Contacts between the two chains:
Residue V36 in protein 2 is in contact with residue I15 in protein 1 (closest heavy-atom distance 3.9 Å).
Residue Y59 in protein 2 interacts with residue G19 in protein 1 (closest heavy-atom distance 3.4 Å).
Residue Y150 in protein 2 contacts residue G19 in protein 1 (closest heavy-atom distance 3.7 Å).
Residue F149 in protein 2 is in contact with residue T16 in protein 1 (closest heavy-atom distance 2.9 Å).
Residue Q43 in protein 2 contacts residue F17 in protein 1 (closest heavy-atom distance 3.8 Å).
Residue F149 in protein 2 is in contact with residue F17 in protein 1 (closest heavy-atom distance 3.0 Å).
Residue F58 in protein 2 contacts residue G19 in protein 1 (closest heavy-atom distance 4.0 Å).
Residue V36 in protein 2 interacts with residue F17 in protein 1 (closest heavy-atom distance 3.7 Å).
Residue R57 in protein 2 contacts residue G19 in protein 1 (closest heavy-atom distance 3.0 Å).
Residue N147 in protein 2 interacts with residue R14 in protein 1 (closest heavy-atom distance 3.9 Å).
Residue G60 in protein 2 interacts with residue G19 in protein 1 (closest heavy-atom distance 4.2 Å).
Residue E39 in protein 2 contacts residue I15 in protein 1 (closest heavy-atom distance 4.0 Å).
Residue Q83 in protein 2 contacts residue G19 in protein 1 (closest heavy-atom distance 4.7 Å).
Residue N147 in protein 2 contacts residue P13 in protein 1 (closest heavy-atom distance 2.9 Å).
Residue Y150 in protein 2 contacts residue G18 in protein 1 (closest heavy-atom distance 3.4 Å).
Residue K148 in protein 2 interacts with residue G19 in protein 1 (closest heavy-atom distance 4.6 Å).
Residue K148 in protein 2 is in contact with residue F17 in protein 1 (closest heavy-atom distance 4.0 Å).
Residue R57 in protein 2 contacts residue F17 in protein 1 (closest heavy-atom distance 4.9 Å).
Residue E39 in protein 2 contacts residue F17 in protein 1 (closest heavy-atom distance 3.9 Å).
Residue F58 in protein 2 interacts with residue F17 in protein 1 (closest heavy-atom distance 3.6 Å).
Residue A146 in protein 2 interacts with residue P13 in protein 1 (closest heavy-atom distance 3.8 Å).
Residue N147 in protein 2 interacts with residue I15 in protein 1 (closest heavy-atom distance 3.4 Å).
Residue F40 in protein 2 contacts residue F17 in protein 1 (closest heavy-atom distance 3.4 Å).
Residue P31 in protein 2 is in contact with residue I15 in protein 1 (closest heavy-atom distance 3.7 Å).
Residue N147 in protein 2 is in contact with residue A12 in protein 1 (closest heavy-atom distance 4.0 Å).
Residue K148 in protein 2 is in contact with residue T16 in protein 1 (closest heavy-atom distance 3.1 Å).
Residue A146 in protein 2 contacts residue T16 in protein 1 (closest heavy-atom distance 4.8 Å).
Residue A146 in protein 2 interacts with residue R14 in protein 1 (closest heavy-atom distance 4.5 Å).
Residue Q43 in protein 2 interacts with residue I15 in protein 1 (closest heavy-atom distance 4.0 Å).
Residue E142 in protein 2 is in contact with residue S21 in protein 1 (closest heavy-atom distance 4.5 Å).
Residue R57 in protein 2 is in contact with residue G18 in protein 1 (closest heavy-atom distance 3.2 Å).
Residue G60 in protein 2 contacts residue P20 in protein 1 (closest heavy-atom distance 4.1 Å).
Residue Y150 in protein 2 interacts with residue P20 in protein 1 (closest heavy-atom distance 4.0 Å).
Residue F149 in protein 2 interacts with residue I15 in protein 1 (closest heavy-atom distance 4.6 Å).
Residue F149 in protein 2 is in contact with residue G18 in protein 1 (closest heavy-atom distance 2.8 Å).
Residue E142 in protein 2 contacts residue P20 in protein 1 (closest heavy-atom distance 3.8 Å).
Residue L35 in protein 2 contacts residue I15 in protein 1 (closest heavy-atom distance 3.3 Å).
Residue K84 in protein 2 contacts residue G25 in protein 1 (closest heavy-atom distance 2.8 Å).
Residue E142 in protein 2 interacts with residue G19 in protein 1 (closest heavy-atom distance 3.9 Å).
Residue L139 in protein 2 interacts with residue F17 in protein 1 (closest heavy-atom distance 4.4 Å).
Residue N147 in protein 2 interacts with residue T16 in protein 1 (closest heavy-atom distance 3.0 Å).
Residue M26 in protein 2 interacts with residue A12 in protein 1 (closest heavy-atom distance 4.9 Å).
Residue V145 in protein 2 interacts with residue T16 in protein 1 (closest heavy-atom distance 4.6 Å).
Residue Y150 in protein 2 is in contact with residue F17 in protein 1 (closest heavy-atom distance 4.9 Å).
Residue F58 in protein 2 contacts residue G18 in protein 1 (closest heavy-atom distance 4.1 Å).
Residue Q43 in protein 2 is in contact with residue T16 in protein 1 (closest heavy-atom distance 4.8 Å).
Residue E142 in protein 2 is in contact with residue G18 in protein 1 (closest heavy-atom distance 3.4 Å).
Residue K148 in protein 2 interacts with residue G18 in protein 1 (closest heavy-atom distance 3.6 Å).

This data describes a binding interaction between two proteins.

Sequence of protein 1:
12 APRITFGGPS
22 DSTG

Sequence of protein 2:
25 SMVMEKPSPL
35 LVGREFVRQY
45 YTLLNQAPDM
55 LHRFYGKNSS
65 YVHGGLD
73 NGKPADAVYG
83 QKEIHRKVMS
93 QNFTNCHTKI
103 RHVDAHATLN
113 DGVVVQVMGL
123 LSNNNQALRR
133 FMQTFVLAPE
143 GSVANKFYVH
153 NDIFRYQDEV